These two protein chains interact to form a complex.

Contacts between the two chains:
Residue V117 in the second protein is in contact with residue I12 in the first protein (closest heavy-atom distance 4.0 Å).
Residue L270 in the second protein contacts residue K14 in the first protein (closest heavy-atom distance 3.6 Å).
Residue V117 in the second protein contacts residue E9 in the first protein (closest heavy-atom distance 3.4 Å).
Residue F108 in the second protein interacts with residue L16 in the first protein (closest heavy-atom distance 4.3 Å).
Residue T99 in the second protein is in contact with residue A15 in the first protein (closest heavy-atom distance 3.9 Å).
Residue V95 in the second protein contacts residue L8 in the first protein (closest heavy-atom distance 4.0 Å).
Residue K259 in the second protein interacts with residue M6 in the first protein (closest heavy-atom distance 4.4 Å).
Residue I274 in the second protein contacts residue I11 in the first protein (closest heavy-atom distance 4.5 Å).
Residue V95 in the second protein interacts with residue I11 in the first protein (closest heavy-atom distance 3.8 Å).
Residue N114 in the second protein is in contact with residue R13 in the first protein (closest heavy-atom distance 2.8 Å).
Residue E100 in the second protein interacts with residue A15 in the first protein (closest heavy-atom distance 3.2 Å).
Residue K103 in the second protein interacts with residue A15 in the first protein (closest heavy-atom distance 2.8 Å).
Residue Y275 in the second protein is in contact with residue M6 in the first protein (closest heavy-atom distance 5.0 Å).
Residue V117 in the second protein interacts with residue R13 in the first protein (closest heavy-atom distance 3.8 Å).
Residue L271 in the second protein interacts with residue A10 in the first protein (closest heavy-atom distance 4.2 Å).
Residue Y275 in the second protein is in contact with residue G7 in the first protein (closest heavy-atom distance 4.0 Å).
Residue V124 in the second protein contacts residue L8 in the first protein (closest heavy-atom distance 4.1 Å).
Residue L270 in the second protein contacts residue I11 in the first protein (closest heavy-atom distance 4.8 Å).
Residue K103 in the second protein interacts with residue M17 in the first protein (closest heavy-atom distance 4.3 Å).
Residue K121 in the second protein interacts with residue I12 in the first protein (closest heavy-atom distance 3.5 Å).
Residue Q96 in the second protein is in contact with residue A15 in the first protein (closest heavy-atom distance 4.6 Å).
Residue L113 in the second protein is in contact with residue M17 in the first protein (closest heavy-atom distance 4.7 Å).
Residue I274 in the second protein is in contact with residue K14 in the first protein (closest heavy-atom distance 3.8 Å).
Residue V95 in the second protein interacts with residue I12 in the first protein (closest heavy-atom distance 3.8 Å).
Residue L113 in the second protein interacts with residue R13 in the first protein (closest heavy-atom distance 4.1 Å).
Residue Q96 in the second protein interacts with residue I11 in the first protein (closest heavy-atom distance 4.4 Å).
Residue T99 in the second protein interacts with residue I12 in the first protein (closest heavy-atom distance 4.2 Å).
Residue Q116 in the second protein interacts with residue L16 in the first protein (closest heavy-atom distance 3.4 Å).
Residue V92 in the second protein contacts residue I11 in the first protein (closest heavy-atom distance 4.0 Å).
Residue K121 in the second protein is in contact with residue L8 in the first protein (closest heavy-atom distance 3.6 Å).
Residue K121 in the second protein interacts with residue E9 in the first protein (closest heavy-atom distance 4.4 Å).
Residue L113 in the second protein interacts with residue L16 in the first protein (closest heavy-atom distance 3.8 Å).
Residue K103 in the second protein interacts with residue L16 in the first protein (closest heavy-atom distance 4.0 Å).
Residue L120 in the second protein is in contact with residue I12 in the first protein (closest heavy-atom distance 3.7 Å).
Residue T99 in the second protein is in contact with residue L16 in the first protein (closest heavy-atom distance 3.7 Å).
Residue L271 in the second protein is in contact with residue I11 in the first protein (closest heavy-atom distance 3.9 Å).
Residue L271 in the second protein contacts residue G7 in the first protein (closest heavy-atom distance 3.8 Å).
Residue V117 in the second protein is in contact with residue L16 in the first protein (closest heavy-atom distance 3.8 Å).
Residue I274 in the second protein interacts with residue A10 in the first protein (closest heavy-atom distance 4.0 Å).
Residue V124 in the second protein interacts with residue I12 in the first protein (closest heavy-atom distance 4.7 Å).
Residue Y275 in the second protein interacts with residue A10 in the first protein (closest heavy-atom distance 4.9 Å).
Residue L120 in the second protein contacts residue L16 in the first protein (closest heavy-atom distance 4.2 Å).
Residue H125 in the second protein interacts with residue L8 in the first protein (closest heavy-atom distance 4.2 Å).

Sequence of the first protein:
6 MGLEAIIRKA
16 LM

Sequence of the second protein:
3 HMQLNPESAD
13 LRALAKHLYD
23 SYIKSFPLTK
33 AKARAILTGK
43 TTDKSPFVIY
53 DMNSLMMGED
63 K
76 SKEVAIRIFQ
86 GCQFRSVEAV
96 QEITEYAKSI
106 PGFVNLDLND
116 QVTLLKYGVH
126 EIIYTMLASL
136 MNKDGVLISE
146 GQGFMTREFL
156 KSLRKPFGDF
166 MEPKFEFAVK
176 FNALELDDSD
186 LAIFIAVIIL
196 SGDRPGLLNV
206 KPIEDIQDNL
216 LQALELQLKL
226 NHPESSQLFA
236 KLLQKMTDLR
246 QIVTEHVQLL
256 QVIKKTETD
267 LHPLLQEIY